Sequence of chain B:
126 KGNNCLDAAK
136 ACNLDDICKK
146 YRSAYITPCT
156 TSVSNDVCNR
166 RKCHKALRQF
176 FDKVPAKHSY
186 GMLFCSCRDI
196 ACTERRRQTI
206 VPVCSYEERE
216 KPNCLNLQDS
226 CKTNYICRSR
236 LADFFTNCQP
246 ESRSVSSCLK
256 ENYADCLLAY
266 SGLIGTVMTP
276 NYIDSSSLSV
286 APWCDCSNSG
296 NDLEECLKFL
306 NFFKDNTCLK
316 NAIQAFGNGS

Sequence of chain A:
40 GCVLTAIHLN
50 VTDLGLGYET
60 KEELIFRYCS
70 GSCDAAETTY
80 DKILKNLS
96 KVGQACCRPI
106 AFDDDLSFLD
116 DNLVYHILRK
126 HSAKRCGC

Interface contacts:
Residue I151 in chain B is in contact with residue F113 in chain A (closest heavy-atom distance 3.2 Å).
Residue T204 in chain B is in contact with residue Y120 in chain A (closest heavy-atom distance 3.9 Å).
Residue I151 in chain B is in contact with residue S112 in chain A (closest heavy-atom distance 3.6 Å).
Residue I205 in chain B interacts with residue Y120 in chain A (closest heavy-atom distance 4.0 Å).
Residue T156 in chain B interacts with residue I122 in chain A (closest heavy-atom distance 3.8 Å).
Residue V206 in chain B is in contact with residue L118 in chain A (closest heavy-atom distance 3.1 Å).
Residue Q203 in chain B contacts residue L118 in chain A (closest heavy-atom distance 3.2 Å).
Residue L139 in chain B is in contact with residue H47 in chain A (closest heavy-atom distance 3.3 Å).
Residue T155 in chain B contacts residue V119 in chain A (closest heavy-atom distance 4.0 Å).
Residue V208 in chain B interacts with residue L118 in chain A (closest heavy-atom distance 3.7 Å).
Residue S148 in chain B is in contact with residue D110 in chain A (closest heavy-atom distance 3.8 Å).
Residue T155 in chain B interacts with residue H121 in chain A (closest heavy-atom distance 4.0 Å).
Residue Q203 in chain B interacts with residue D116 in chain A (closest heavy-atom distance 3.3 Å).
Residue Q203 in chain B contacts residue N117 in chain A (closest heavy-atom distance 4.4 Å).
Residue V206 in chain B is in contact with residue V119 in chain A (closest heavy-atom distance 4.1 Å).
Residue R147 in chain B contacts residue S112 in chain A (closest heavy-atom distance 3.3 Å).
Residue S148 in chain B contacts residue S112 in chain A (closest heavy-atom distance 2.6 Å).
Residue N138 in chain B contacts residue E62 in chain A (closest heavy-atom distance 2.9 Å).
Residue K144 in chain B interacts with residue L111 in chain A (closest heavy-atom distance 3.6 Å).
Residue T152 in chain B interacts with residue R124 in chain A (closest heavy-atom distance 4.4 Å).
Residue R147 in chain B interacts with residue L114 in chain A (closest heavy-atom distance 3.0 Å).
Residue R200 in chain B contacts residue L114 in chain A (closest heavy-atom distance 4.6 Å).
Residue L139 in chain B contacts residue E62 in chain A (closest heavy-atom distance 3.2 Å).
Residue I151 in chain B is in contact with residue I122 in chain A (closest heavy-atom distance 3.7 Å).
Residue T155 in chain B is in contact with residue I122 in chain A (closest heavy-atom distance 4.2 Å).
Residue K135 in chain B interacts with residue H47 in chain A (closest heavy-atom distance 3.4 Å).
Residue S148 in chain B interacts with residue L111 in chain A (closest heavy-atom distance 3.1 Å).
Residue T152 in chain B contacts residue S112 in chain A (closest heavy-atom distance 4.6 Å).
Residue V206 in chain B contacts residue L114 in chain A (closest heavy-atom distance 3.9 Å).
Residue M187 in chain B contacts residue E61 in chain A (closest heavy-atom distance 4.5 Å).
Residue R200 in chain B is in contact with residue E61 in chain A (closest heavy-atom distance 2.9 Å).
Residue V206 in chain B interacts with residue Y120 in chain A (closest heavy-atom distance 3.7 Å).
Residue A134 in chain B interacts with residue E61 in chain A (closest heavy-atom distance 3.8 Å).
Residue P207 in chain B contacts residue L118 in chain A (closest heavy-atom distance 3.6 Å).
Residue L139 in chain B interacts with residue L63 in chain A (closest heavy-atom distance 4.6 Å).
Residue K144 in chain B contacts residue L63 in chain A (closest heavy-atom distance 4.0 Å).
Residue T155 in chain B interacts with residue Y120 in chain A (closest heavy-atom distance 2.8 Å).
Residue K135 in chain B interacts with residue E62 in chain A (closest heavy-atom distance 3.1 Å).
Residue N138 in chain B interacts with residue S112 in chain A (closest heavy-atom distance 4.5 Å).
Residue T152 in chain B is in contact with residue I122 in chain A (closest heavy-atom distance 3.4 Å).
Residue D141 in chain B is in contact with residue I64 in chain A (closest heavy-atom distance 3.8 Å).
Residue L139 in chain B contacts residue I64 in chain A (closest heavy-atom distance 3.6 Å).
Residue N138 in chain B interacts with residue I64 in chain A (closest heavy-atom distance 4.2 Å).
Residue R200 in chain B is in contact with residue D115 in chain A (closest heavy-atom distance 4.2 Å).
Residue C154 in chain B is in contact with residue Y120 in chain A (closest heavy-atom distance 3.8 Å).
Residue N138 in chain B is in contact with residue L63 in chain A (closest heavy-atom distance 4.3 Å).
Residue N138 in chain B interacts with residue E61 in chain A (closest heavy-atom distance 3.8 Å).
Residue I151 in chain B is in contact with residue L114 in chain A (closest heavy-atom distance 4.4 Å).
Residue R200 in chain B contacts residue D116 in chain A (closest heavy-atom distance 2.3 Å).
Residue I151 in chain B is in contact with residue Y120 in chain A (closest heavy-atom distance 3.4 Å).
Residue K144 in chain B contacts residue I64 in chain A (closest heavy-atom distance 3.1 Å).
Residue K145 in chain B is in contact with residue D109 in chain A (closest heavy-atom distance 4.0 Å).
Residue L131 in chain B interacts with residue K60 in chain A (closest heavy-atom distance 3.6 Å).
Residue R147 in chain B contacts residue F113 in chain A (closest heavy-atom distance 3.4 Å).
Residue R147 in chain B interacts with residue E61 in chain A (closest heavy-atom distance 2.5 Å).
Residue Y150 in chain B contacts residue Y120 in chain A (closest heavy-atom distance 3.0 Å).
Residue R200 in chain B interacts with residue K60 in chain A (closest heavy-atom distance 4.4 Å).
Residue I151 in chain B is in contact with residue H121 in chain A (closest heavy-atom distance 3.5 Å).
Residue R200 in chain B contacts residue T59 in chain A (closest heavy-atom distance 4.1 Å).
Residue Q203 in chain B contacts residue L114 in chain A (closest heavy-atom distance 3.4 Å).

These two protein chains interact to form a complex.